Sequence of protein 2:
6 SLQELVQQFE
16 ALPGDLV

Contacts between the two chains:
Residue K514 in protein 1 interacts with residue P18 in protein 2 (closest heavy-atom distance 4.5 Å).
Residue F549 in protein 1 is in contact with residue L21 in protein 2 (closest heavy-atom distance 4.3 Å).
Residue F549 in protein 1 contacts residue L17 in protein 2 (closest heavy-atom distance 3.9 Å).
Residue K499 in protein 1 is in contact with residue Q13 in protein 2 (closest heavy-atom distance 3.4 Å).
Residue L502 in protein 1 interacts with residue Q13 in protein 2 (closest heavy-atom distance 3.8 Å).
Residue I498 in protein 1 interacts with residue F14 in protein 2 (closest heavy-atom distance 3.9 Å).
Residue C505 in protein 1 is in contact with residue L17 in protein 2 (closest heavy-atom distance 3.8 Å).
Residue E552 in protein 1 is in contact with residue G19 in protein 2 (closest heavy-atom distance 3.6 Å).
Residue F549 in protein 1 is in contact with residue G19 in protein 2 (closest heavy-atom distance 3.6 Å).
Residue F531 in protein 1 is in contact with residue L7 in protein 2 (closest heavy-atom distance 4.4 Å).
Residue E548 in protein 1 interacts with residue L17 in protein 2 (closest heavy-atom distance 5.0 Å).
Residue E552 in protein 1 contacts residue L21 in protein 2 (closest heavy-atom distance 4.0 Å).
Residue K511 in protein 1 contacts residue D20 in protein 2 (closest heavy-atom distance 2.2 Å).
Residue N537 in protein 1 contacts residue V11 in protein 2 (closest heavy-atom distance 4.6 Å).
Residue K545 in protein 1 contacts residue E15 in protein 2 (closest heavy-atom distance 2.6 Å).
Residue K514 in protein 1 contacts residue L21 in protein 2 (closest heavy-atom distance 3.5 Å).
Residue V495 in protein 1 contacts residue S6 in protein 2 (closest heavy-atom distance 4.0 Å).
Residue E552 in protein 1 is in contact with residue D20 in protein 2 (closest heavy-atom distance 3.5 Å).
Residue F538 in protein 1 is in contact with residue F14 in protein 2 (closest heavy-atom distance 3.8 Å).
Residue A515 in protein 1 interacts with residue L21 in protein 2 (closest heavy-atom distance 3.9 Å).
Residue I521 in protein 1 is in contact with residue L17 in protein 2 (closest heavy-atom distance 4.2 Å).
Residue V557 in protein 1 is in contact with residue L21 in protein 2 (closest heavy-atom distance 4.0 Å).
Residue L502 in protein 1 is in contact with residue L10 in protein 2 (closest heavy-atom distance 4.3 Å).
Residue K545 in protein 1 contacts residue F14 in protein 2 (closest heavy-atom distance 3.4 Å).
Residue F538 in protein 1 contacts residue V11 in protein 2 (closest heavy-atom distance 4.2 Å).
Residue K545 in protein 1 interacts with residue P18 in protein 2 (closest heavy-atom distance 4.6 Å).
Residue K491 in protein 1 interacts with residue L7 in protein 2 (closest heavy-atom distance 3.8 Å).
Residue K499 in protein 1 contacts residue L10 in protein 2 (closest heavy-atom distance 3.7 Å).
Residue H535 in protein 1 interacts with residue L7 in protein 2 (closest heavy-atom distance 3.3 Å).
Residue M522 in protein 1 contacts residue F14 in protein 2 (closest heavy-atom distance 3.6 Å).
Residue E548 in protein 1 contacts residue G19 in protein 2 (closest heavy-atom distance 4.2 Å).
Residue K499 in protein 1 contacts residue E9 in protein 2 (closest heavy-atom distance 3.8 Å).
Residue K499 in protein 1 interacts with residue S6 in protein 2 (closest heavy-atom distance 3.0 Å).
Residue V525 in protein 1 is in contact with residue F14 in protein 2 (closest heavy-atom distance 4.3 Å).
Residue T541 in protein 1 contacts residue E15 in protein 2 (closest heavy-atom distance 3.5 Å).
Residue F538 in protein 1 contacts residue L10 in protein 2 (closest heavy-atom distance 3.5 Å).
Residue T541 in protein 1 contacts residue F14 in protein 2 (closest heavy-atom distance 4.1 Å).
Residue F531 in protein 1 contacts residue L10 in protein 2 (closest heavy-atom distance 4.0 Å).
Residue K545 in protein 1 interacts with residue L17 in protein 2 (closest heavy-atom distance 2.5 Å).
Residue K511 in protein 1 is in contact with residue V22 in protein 2 (closest heavy-atom distance 4.7 Å).
Residue K514 in protein 1 is in contact with residue V22 in protein 2 (closest heavy-atom distance 3.9 Å).
Residue K545 in protein 1 is in contact with residue G19 in protein 2 (closest heavy-atom distance 4.4 Å).
Residue V495 in protein 1 is in contact with residue L7 in protein 2 (closest heavy-atom distance 4.8 Å).
Residue I498 in protein 1 interacts with residue L10 in protein 2 (closest heavy-atom distance 3.6 Å).
Residue L502 in protein 1 interacts with residue F14 in protein 2 (closest heavy-atom distance 3.7 Å).
Residue V542 in protein 1 interacts with residue F14 in protein 2 (closest heavy-atom distance 3.9 Å).
Residue A518 in protein 1 is in contact with residue L17 in protein 2 (closest heavy-atom distance 4.7 Å).
Residue K511 in protein 1 contacts residue L21 in protein 2 (closest heavy-atom distance 3.7 Å).
Residue F549 in protein 1 is in contact with residue P18 in protein 2 (closest heavy-atom distance 3.7 Å).
Residue A518 in protein 1 interacts with residue L21 in protein 2 (closest heavy-atom distance 4.3 Å).
Residue G510 in protein 1 is in contact with residue L21 in protein 2 (closest heavy-atom distance 4.7 Å).
Residue M522 in protein 1 interacts with residue L17 in protein 2 (closest heavy-atom distance 4.8 Å).
Residue K545 in protein 1 interacts with residue A16 in protein 2 (closest heavy-atom distance 4.5 Å).
Residue I521 in protein 1 is in contact with residue F14 in protein 2 (closest heavy-atom distance 3.6 Å).
Residue L502 in protein 1 contacts residue L17 in protein 2 (closest heavy-atom distance 4.1 Å).
Residue V495 in protein 1 interacts with residue L10 in protein 2 (closest heavy-atom distance 4.2 Å).
Residue H554 in protein 1 is in contact with residue L21 in protein 2 (closest heavy-atom distance 4.1 Å).
Residue T541 in protein 1 contacts residue V11 in protein 2 (closest heavy-atom distance 3.8 Å).

This data describes a binding interaction between two proteins.

Sequence of protein 1:
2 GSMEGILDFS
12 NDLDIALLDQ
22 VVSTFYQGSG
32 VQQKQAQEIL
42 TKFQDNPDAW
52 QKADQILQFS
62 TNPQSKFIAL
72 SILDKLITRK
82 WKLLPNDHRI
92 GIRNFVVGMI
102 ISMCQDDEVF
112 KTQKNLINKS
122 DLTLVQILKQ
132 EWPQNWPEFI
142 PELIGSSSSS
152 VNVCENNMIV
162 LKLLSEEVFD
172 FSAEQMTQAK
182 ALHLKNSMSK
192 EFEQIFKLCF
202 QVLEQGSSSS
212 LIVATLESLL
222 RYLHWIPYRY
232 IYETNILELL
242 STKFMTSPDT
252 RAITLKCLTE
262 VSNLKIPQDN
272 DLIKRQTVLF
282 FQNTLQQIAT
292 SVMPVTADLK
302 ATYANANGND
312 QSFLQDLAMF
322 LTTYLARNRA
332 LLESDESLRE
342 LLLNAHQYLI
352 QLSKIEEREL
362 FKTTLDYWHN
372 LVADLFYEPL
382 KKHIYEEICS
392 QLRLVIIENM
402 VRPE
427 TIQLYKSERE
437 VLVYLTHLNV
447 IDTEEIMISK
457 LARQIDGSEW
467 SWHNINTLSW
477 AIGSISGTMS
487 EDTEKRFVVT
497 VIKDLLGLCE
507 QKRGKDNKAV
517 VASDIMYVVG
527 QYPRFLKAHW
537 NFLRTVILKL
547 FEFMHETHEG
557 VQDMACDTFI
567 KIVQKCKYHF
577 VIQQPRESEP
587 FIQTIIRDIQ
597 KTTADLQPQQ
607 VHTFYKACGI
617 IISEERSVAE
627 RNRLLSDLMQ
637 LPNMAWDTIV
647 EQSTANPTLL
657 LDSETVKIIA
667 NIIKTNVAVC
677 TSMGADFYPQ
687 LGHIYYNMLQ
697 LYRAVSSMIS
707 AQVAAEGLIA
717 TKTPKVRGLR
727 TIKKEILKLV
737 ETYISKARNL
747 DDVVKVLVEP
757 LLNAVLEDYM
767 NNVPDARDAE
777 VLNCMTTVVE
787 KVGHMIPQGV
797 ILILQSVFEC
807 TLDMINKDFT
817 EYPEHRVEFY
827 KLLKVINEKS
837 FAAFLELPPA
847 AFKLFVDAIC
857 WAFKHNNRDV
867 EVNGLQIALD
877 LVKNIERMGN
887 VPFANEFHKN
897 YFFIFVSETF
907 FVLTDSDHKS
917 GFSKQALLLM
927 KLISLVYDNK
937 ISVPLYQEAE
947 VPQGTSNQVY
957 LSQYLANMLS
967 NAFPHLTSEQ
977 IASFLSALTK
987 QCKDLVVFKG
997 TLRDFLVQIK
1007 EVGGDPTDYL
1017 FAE